The following describes two proteins that form a bound complex.

Sequence of the second protein:
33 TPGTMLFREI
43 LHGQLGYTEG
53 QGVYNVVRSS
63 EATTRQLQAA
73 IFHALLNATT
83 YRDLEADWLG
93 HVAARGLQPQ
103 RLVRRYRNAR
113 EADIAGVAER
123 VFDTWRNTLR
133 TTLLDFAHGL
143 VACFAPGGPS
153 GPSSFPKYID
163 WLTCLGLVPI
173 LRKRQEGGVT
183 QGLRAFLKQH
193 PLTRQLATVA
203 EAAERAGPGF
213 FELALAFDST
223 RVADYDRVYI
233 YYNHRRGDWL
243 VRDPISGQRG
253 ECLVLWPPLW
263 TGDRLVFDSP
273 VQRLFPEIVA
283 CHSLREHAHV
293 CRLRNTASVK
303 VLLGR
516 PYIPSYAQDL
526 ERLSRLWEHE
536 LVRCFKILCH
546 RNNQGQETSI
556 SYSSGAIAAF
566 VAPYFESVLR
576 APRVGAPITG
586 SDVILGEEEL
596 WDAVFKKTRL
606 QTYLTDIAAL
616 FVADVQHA

Sequence of the first protein:
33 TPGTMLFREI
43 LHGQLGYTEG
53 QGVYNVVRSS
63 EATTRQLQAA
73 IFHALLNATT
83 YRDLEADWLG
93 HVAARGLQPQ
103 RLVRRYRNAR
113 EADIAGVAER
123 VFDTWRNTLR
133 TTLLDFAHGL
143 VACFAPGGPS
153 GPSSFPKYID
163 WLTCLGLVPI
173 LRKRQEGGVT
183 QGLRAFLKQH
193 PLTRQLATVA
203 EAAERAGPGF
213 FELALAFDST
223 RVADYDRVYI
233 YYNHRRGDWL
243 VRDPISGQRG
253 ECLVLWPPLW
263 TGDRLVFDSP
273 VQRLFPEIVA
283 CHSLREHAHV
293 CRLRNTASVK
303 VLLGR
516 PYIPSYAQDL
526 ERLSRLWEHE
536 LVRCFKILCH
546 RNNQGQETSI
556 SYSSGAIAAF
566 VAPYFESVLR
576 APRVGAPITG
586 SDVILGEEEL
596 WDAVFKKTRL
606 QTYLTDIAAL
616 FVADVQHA

Residue-level contacts at the interface:
Residue H44 in the first protein contacts residue D270 in the second protein (closest heavy-atom distance 3.0 Å).
Residue G54 in the first protein is in contact with residue E535 in the second protein (closest heavy-atom distance 3.3 Å).
Residue K159 in the first protein contacts residue W258 in the second protein (closest heavy-atom distance 3.6 Å).
Residue F146 in the first protein contacts residue P568 in the second protein (closest heavy-atom distance 3.8 Å).
Residue R60 in the first protein contacts residue P259 in the second protein (closest heavy-atom distance 3.5 Å).
Residue V58 in the first protein is in contact with residue R538 in the second protein (closest heavy-atom distance 3.9 Å).
Residue S300 in the first protein is in contact with residue P516 in the second protein (closest heavy-atom distance 3.5 Å).
Residue R60 in the first protein contacts residue D270 in the second protein (closest heavy-atom distance 3.3 Å).
Residue T298 in the first protein contacts residue C293 in the second protein (closest heavy-atom distance 3.7 Å).
Residue S300 in the first protein interacts with residue Y517 in the second protein (closest heavy-atom distance 3.4 Å).
Residue L525 in the first protein is in contact with residue R527 in the second protein (closest heavy-atom distance 3.3 Å).
Residue R107 in the first protein contacts residue D619 in the second protein (closest heavy-atom distance 3.4 Å).
Residue A522 in the first protein contacts residue Q523 in the second protein (closest heavy-atom distance 3.7 Å).
Residue N57 in the first protein contacts residue C539 in the second protein (closest heavy-atom distance 3.2 Å).
Residue L142 in the first protein contacts residue G580 in the second protein (closest heavy-atom distance 3.7 Å).
Residue R229 in the first protein contacts residue G239 in the second protein (closest heavy-atom distance 3.0 Å).
Residue V301 in the first protein interacts with residue K302 in the second protein (closest heavy-atom distance 3.7 Å).
Residue Y227 in the first protein interacts with residue W262 in the second protein (closest heavy-atom distance 3.1 Å).
Residue R97 in the first protein interacts with residue Y83 in the second protein (closest heavy-atom distance 3.9 Å).
Residue H44 in the first protein contacts residue Q274 in the second protein (closest heavy-atom distance 3.3 Å).
Residue R294 in the first protein is in contact with residue I518 in the second protein (closest heavy-atom distance 3.9 Å).
Residue N297 in the first protein contacts residue I518 in the second protein (closest heavy-atom distance 3.4 Å).
Residue E51 in the first protein contacts residue H534 in the second protein (closest heavy-atom distance 3.0 Å).
Residue R229 in the first protein contacts residue D240 in the second protein (closest heavy-atom distance 3.4 Å).
Residue T126 in the first protein interacts with residue Y608 in the second protein (closest heavy-atom distance 3.6 Å).
Residue L295 in the first protein interacts with residue H289 in the second protein (closest heavy-atom distance 3.9 Å).
Residue V55 in the first protein contacts residue R538 in the second protein (closest heavy-atom distance 3.9 Å).
Residue Y49 in the first protein interacts with residue E535 in the second protein (closest heavy-atom distance 2.6 Å).
Residue L136 in the first protein interacts with residue R578 in the second protein (closest heavy-atom distance 3.8 Å).
Residue G45 in the first protein contacts residue P278 in the second protein (closest heavy-atom distance 3.6 Å).
Residue R229 in the first protein interacts with residue R238 in the second protein (closest heavy-atom distance 3.0 Å).
Residue Q46 in the first protein is in contact with residue P278 in the second protein (closest heavy-atom distance 3.6 Å).
Residue E63 in the first protein interacts with residue G560 in the second protein (closest heavy-atom distance 3.6 Å).
Residue E51 in the first protein contacts residue L531 in the second protein (closest heavy-atom distance 3.5 Å).
Residue Y108 in the first protein interacts with residue D619 in the second protein (closest heavy-atom distance 3.4 Å).
Residue T50 in the first protein interacts with residue L531 in the second protein (closest heavy-atom distance 3.5 Å).
Residue R294 in the first protein is in contact with residue H289 in the second protein (closest heavy-atom distance 4.0 Å).
Residue R40 in the first protein contacts residue W262 in the second protein (closest heavy-atom distance 3.1 Å).
Residue R294 in the first protein is in contact with residue L286 in the second protein (closest heavy-atom distance 4.0 Å).
Residue E113 in the first protein contacts residue H622 in the second protein (closest heavy-atom distance 3.4 Å).
Residue S300 in the first protein contacts residue K302 in the second protein (closest heavy-atom distance 3.3 Å).
Residue E592 in the first protein interacts with residue P582 in the second protein (closest heavy-atom distance 3.2 Å).
Residue D228 in the first protein interacts with residue T263 in the second protein (closest heavy-atom distance 2.9 Å).
Residue N129 in the first protein interacts with residue R604 in the second protein (closest heavy-atom distance 3.6 Å).
Residue R97 in the first protein interacts with residue L615 in the second protein (closest heavy-atom distance 3.7 Å).
Residue H44 in the first protein interacts with residue W262 in the second protein (closest heavy-atom distance 3.5 Å).
Residue Y49 in the first protein contacts residue E279 in the second protein (closest heavy-atom distance 3.6 Å).
Residue R122 in the first protein interacts with residue L615 in the second protein (closest heavy-atom distance 3.3 Å).
Residue N110 in the first protein interacts with residue H622 in the second protein (closest heavy-atom distance 3.5 Å).
Residue D125 in the first protein is in contact with residue D611 in the second protein (closest heavy-atom distance 3.7 Å).
Residue Q551 in the first protein contacts residue R546 in the second protein (closest heavy-atom distance 3.4 Å).
Residue H44 in the first protein interacts with residue V268 in the second protein (closest heavy-atom distance 3.6 Å).
Residue M37 in the first protein is in contact with residue G264 in the second protein (closest heavy-atom distance 3.8 Å).
Residue H44 in the first protein interacts with residue F269 in the second protein (closest heavy-atom distance 3.0 Å).
Residue Y521 in the first protein contacts residue R527 in the second protein (closest heavy-atom distance 3.9 Å).
Residue Y49 in the first protein is in contact with residue R275 in the second protein (closest heavy-atom distance 3.1 Å).
Residue Y49 in the first protein interacts with residue L531 in the second protein (closest heavy-atom distance 3.9 Å).
Residue Y227 in the first protein interacts with residue L261 in the second protein (closest heavy-atom distance 2.4 Å).
Residue R60 in the first protein interacts with residue R275 in the second protein (closest heavy-atom distance 3.0 Å).
Residue N129 in the first protein interacts with residue T603 in the second protein (closest heavy-atom distance 3.4 Å).